Sequence of the first protein:
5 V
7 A

The following describes two proteins that form a bound complex.

Residue-level contacts at the interface:
Residue R58 in the second protein is in contact with residue V5 in the first protein (closest heavy-atom distance 3.6 Å).

Sequence of the second protein:
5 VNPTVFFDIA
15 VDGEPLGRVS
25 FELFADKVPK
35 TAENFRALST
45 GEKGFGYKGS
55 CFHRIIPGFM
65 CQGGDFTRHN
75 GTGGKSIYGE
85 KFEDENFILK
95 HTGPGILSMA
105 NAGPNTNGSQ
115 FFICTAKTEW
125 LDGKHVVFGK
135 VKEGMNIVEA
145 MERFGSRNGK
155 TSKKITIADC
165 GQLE